Sequence of protein 2:
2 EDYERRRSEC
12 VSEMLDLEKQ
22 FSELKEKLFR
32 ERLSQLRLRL

Sequence of protein 1:
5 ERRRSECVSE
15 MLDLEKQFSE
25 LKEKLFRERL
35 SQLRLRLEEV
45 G

Residue-level contacts at the interface:
Residue E14 in protein 1 contacts residue L37 in protein 2 (closest heavy-atom distance 4.0 Å).
Residue L18 in protein 1 contacts residue L29 in protein 2 (closest heavy-atom distance 3.9 Å).
Residue L18 in protein 1 is in contact with residue R33 in protein 2 (closest heavy-atom distance 4.1 Å).
Residue K26 in protein 1 contacts residue F22 in protein 2 (closest heavy-atom distance 3.5 Å).
Residue F30 in protein 1 contacts residue M15 in protein 2 (closest heavy-atom distance 3.8 Å).
Residue R33 in protein 1 is in contact with residue E14 in protein 2 (closest heavy-atom distance 2.6 Å).
Residue L18 in protein 1 interacts with residue F30 in protein 2 (closest heavy-atom distance 3.7 Å).
Residue R33 in protein 1 is in contact with residue L18 in protein 2 (closest heavy-atom distance 3.7 Å).
Residue F22 in protein 1 is in contact with residue L29 in protein 2 (closest heavy-atom distance 3.4 Å).
Residue L25 in protein 1 interacts with residue L29 in protein 2 (closest heavy-atom distance 3.3 Å).
Residue L25 in protein 1 interacts with residue L25 in protein 2 (closest heavy-atom distance 4.3 Å).
Residue F22 in protein 1 is in contact with residue K26 in protein 2 (closest heavy-atom distance 3.7 Å).
Residue F22 in protein 1 interacts with residue F30 in protein 2 (closest heavy-atom distance 3.4 Å).
Residue L37 in protein 1 is in contact with residue E14 in protein 2 (closest heavy-atom distance 4.1 Å).
Residue L29 in protein 1 interacts with residue L18 in protein 2 (closest heavy-atom distance 3.4 Å).
Residue L25 in protein 1 is in contact with residue F22 in protein 2 (closest heavy-atom distance 4.4 Å).
Residue F22 in protein 1 is in contact with residue F22 in protein 2 (closest heavy-atom distance 3.3 Å).
Residue F22 in protein 1 contacts residue L25 in protein 2 (closest heavy-atom distance 5.0 Å).
Residue M15 in protein 1 contacts residue F30 in protein 2 (closest heavy-atom distance 4.1 Å).
Residue Q21 in protein 1 contacts residue L29 in protein 2 (closest heavy-atom distance 3.2 Å).
Residue F30 in protein 1 contacts residue L18 in protein 2 (closest heavy-atom distance 4.0 Å).
Residue E14 in protein 1 interacts with residue R33 in protein 2 (closest heavy-atom distance 2.6 Å).
Residue L29 in protein 1 interacts with residue L25 in protein 2 (closest heavy-atom distance 4.0 Å).
Residue L29 in protein 1 is in contact with residue F22 in protein 2 (closest heavy-atom distance 3.7 Å).
Residue L29 in protein 1 interacts with residue Q21 in protein 2 (closest heavy-atom distance 3.8 Å).
Residue K26 in protein 1 contacts residue E19 in protein 2 (closest heavy-atom distance 3.9 Å).

This data describes a binding interaction between two proteins.